Contacts between the two chains:
Residue V5 in chain A contacts residue S64 in chain B (closest heavy-atom distance 3.3 Å).
Residue E45 in chain A is in contact with residue S27 in chain B (closest heavy-atom distance 3.3 Å).
Residue V24 in chain A is in contact with residue L95 in chain B (closest heavy-atom distance 3.1 Å).
Residue L92 in chain A is in contact with residue T40 in chain B (closest heavy-atom distance 3.3 Å).
Residue W11 in chain A interacts with residue P53 in chain B (closest heavy-atom distance 2.9 Å).
Residue K32 in chain A contacts residue A89 in chain B (closest heavy-atom distance 3.4 Å).
Residue C85 in chain A contacts residue Q46 in chain B (closest heavy-atom distance 3.4 Å).
Residue L92 in chain A is in contact with residue E41 in chain B (closest heavy-atom distance 3.2 Å).
Residue L33 in chain A contacts residue E91 in chain B (closest heavy-atom distance 3.4 Å).
Residue Y44 in chain A contacts residue E26 in chain B (closest heavy-atom distance 3.5 Å).
Residue S20 in chain A contacts residue F30 in chain B (closest heavy-atom distance 3.4 Å).
Residue Q21 in chain A is in contact with residue L32 in chain B (closest heavy-atom distance 3.2 Å).
Residue Y13 in chain A is in contact with residue E54 in chain B (closest heavy-atom distance 3.6 Å).
Residue E63 in chain A interacts with residue F18 in chain B (closest heavy-atom distance 3.4 Å).
Residue V26 in chain A is in contact with residue A92 in chain B (closest heavy-atom distance 3.5 Å).
Residue R10 in chain A interacts with residue H60 in chain B (closest heavy-atom distance 3.4 Å).
Residue Q21 in chain A is in contact with residue F30 in chain B (closest heavy-atom distance 3.6 Å).
Residue K94 in chain A contacts residue E41 in chain B (closest heavy-atom distance 2.8 Å).
Residue E45 in chain A is in contact with residue S25 in chain B (closest heavy-atom distance 2.5 Å).
Residue W11 in chain A interacts with residue R59 in chain B (closest heavy-atom distance 3.4 Å).
Residue L92 in chain A contacts residue W43 in chain B (closest heavy-atom distance 3.5 Å).
Residue K32 in chain A contacts residue E91 in chain B (closest heavy-atom distance 3.3 Å).
Residue S20 in chain A interacts with residue S27 in chain B (closest heavy-atom distance 3.5 Å).
Residue Y44 in chain A interacts with residue K21 in chain B (closest heavy-atom distance 3.5 Å).
Residue E45 in chain A is in contact with residue E26 in chain B (closest heavy-atom distance 2.9 Å).
Residue T95 in chain A contacts residue D39 in chain B (closest heavy-atom distance 3.3 Å).
Residue S8 in chain A is in contact with residue V61 in chain B (closest heavy-atom distance 3.1 Å).
Residue C85 in chain A is in contact with residue A47 in chain B (closest heavy-atom distance 3.6 Å).
Residue A9 in chain A contacts residue V61 in chain B (closest heavy-atom distance 3.0 Å).
Residue W11 in chain A is in contact with residue N57 in chain B (closest heavy-atom distance 2.9 Å).
Residue L112 in chain A is in contact with residue F18 in chain B (closest heavy-atom distance 3.5 Å).
Residue W11 in chain A contacts residue F56 in chain B (closest heavy-atom distance 3.3 Å).
Residue N93 in chain A interacts with residue D39 in chain B (closest heavy-atom distance 3.0 Å).
Residue Y13 in chain A interacts with residue P53 in chain B (closest heavy-atom distance 3.6 Å).
Residue A9 in chain A contacts residue H60 in chain B (closest heavy-atom distance 3.4 Å).
Residue G90 in chain A contacts residue W43 in chain B (closest heavy-atom distance 2.6 Å).
Residue V26 in chain A is in contact with residue T93 in chain B (closest heavy-atom distance 3.0 Å).
Residue V70 in chain A contacts residue F18 in chain B (closest heavy-atom distance 3.5 Å).
Residue R86 in chain A interacts with residue A47 in chain B (closest heavy-atom distance 2.9 Å).
Residue Q12 in chain A is in contact with residue N57 in chain B (closest heavy-atom distance 2.9 Å).
Residue K94 in chain A is in contact with residue P38 in chain B (closest heavy-atom distance 3.0 Å).
Residue L43 in chain A contacts residue S27 in chain B (closest heavy-atom distance 3.5 Å).
Residue G90 in chain A contacts residue L42 in chain B (closest heavy-atom distance 3.5 Å).
Residue R66 in chain A contacts residue P15 in chain B (closest heavy-atom distance 3.3 Å).
Residue K94 in chain A is in contact with residue D39 in chain B (closest heavy-atom distance 2.8 Å).
Residue L25 in chain A interacts with residue T93 in chain B (closest heavy-atom distance 3.3 Å).
Residue E45 in chain A interacts with residue A24 in chain B (closest heavy-atom distance 3.2 Å).
Residue Y44 in chain A interacts with residue S25 in chain B (closest heavy-atom distance 3.3 Å).
Residue V26 in chain A contacts residue E91 in chain B (closest heavy-atom distance 2.9 Å).
Residue Y44 in chain A interacts with residue T19 in chain B (closest heavy-atom distance 3.2 Å).
Residue S68 in chain A interacts with residue N17 in chain B (closest heavy-atom distance 3.4 Å).
Residue H87 in chain A contacts residue I45 in chain B (closest heavy-atom distance 3.4 Å).
Residue R86 in chain A contacts residue P48 in chain B (closest heavy-atom distance 3.5 Å).
Residue S68 in chain A interacts with residue F18 in chain B (closest heavy-atom distance 3.2 Å).
Residue S8 in chain A interacts with residue H60 in chain B (closest heavy-atom distance 3.3 Å).
Residue K47 in chain A interacts with residue P23 in chain B (closest heavy-atom distance 3.1 Å).
Residue F41 in chain A is in contact with residue L105 in chain B (closest heavy-atom distance 3.2 Å).
Residue F41 in chain A contacts residue G104 in chain B (closest heavy-atom distance 3.6 Å).
Residue R86 in chain A is in contact with residue F51 in chain B (closest heavy-atom distance 3.4 Å).
Residue F88 in chain A interacts with residue I45 in chain B (closest heavy-atom distance 2.5 Å).

This data describes a binding interaction between two proteins.

Sequence of chain A:
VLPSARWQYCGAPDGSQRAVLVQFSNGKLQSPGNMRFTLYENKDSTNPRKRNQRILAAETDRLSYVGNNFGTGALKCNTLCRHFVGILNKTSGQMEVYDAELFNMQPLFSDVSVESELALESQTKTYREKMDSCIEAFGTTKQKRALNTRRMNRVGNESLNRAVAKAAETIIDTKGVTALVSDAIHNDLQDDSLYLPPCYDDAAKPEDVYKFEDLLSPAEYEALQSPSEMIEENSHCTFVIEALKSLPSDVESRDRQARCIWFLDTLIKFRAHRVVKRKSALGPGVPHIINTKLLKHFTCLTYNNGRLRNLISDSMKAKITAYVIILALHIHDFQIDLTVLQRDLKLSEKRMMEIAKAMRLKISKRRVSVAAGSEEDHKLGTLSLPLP

Sequence of chain B:
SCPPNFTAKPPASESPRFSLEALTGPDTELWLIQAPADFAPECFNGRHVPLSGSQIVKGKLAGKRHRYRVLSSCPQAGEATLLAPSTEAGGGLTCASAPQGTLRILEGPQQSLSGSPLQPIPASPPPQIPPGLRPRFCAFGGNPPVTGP